This data describes a binding interaction between two proteins.

Sequence of chain B:
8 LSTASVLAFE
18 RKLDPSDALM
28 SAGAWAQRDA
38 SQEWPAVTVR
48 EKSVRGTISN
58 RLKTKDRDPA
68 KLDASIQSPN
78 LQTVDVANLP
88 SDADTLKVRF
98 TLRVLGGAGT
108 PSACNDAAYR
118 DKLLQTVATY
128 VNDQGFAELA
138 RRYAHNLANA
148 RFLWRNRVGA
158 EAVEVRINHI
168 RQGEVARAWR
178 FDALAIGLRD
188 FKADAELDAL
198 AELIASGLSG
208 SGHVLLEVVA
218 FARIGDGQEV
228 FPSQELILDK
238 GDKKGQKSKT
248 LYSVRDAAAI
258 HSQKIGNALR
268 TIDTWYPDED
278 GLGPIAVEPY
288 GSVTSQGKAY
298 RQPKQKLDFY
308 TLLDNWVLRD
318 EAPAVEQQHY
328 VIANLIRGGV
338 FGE

Sequence of chain A:
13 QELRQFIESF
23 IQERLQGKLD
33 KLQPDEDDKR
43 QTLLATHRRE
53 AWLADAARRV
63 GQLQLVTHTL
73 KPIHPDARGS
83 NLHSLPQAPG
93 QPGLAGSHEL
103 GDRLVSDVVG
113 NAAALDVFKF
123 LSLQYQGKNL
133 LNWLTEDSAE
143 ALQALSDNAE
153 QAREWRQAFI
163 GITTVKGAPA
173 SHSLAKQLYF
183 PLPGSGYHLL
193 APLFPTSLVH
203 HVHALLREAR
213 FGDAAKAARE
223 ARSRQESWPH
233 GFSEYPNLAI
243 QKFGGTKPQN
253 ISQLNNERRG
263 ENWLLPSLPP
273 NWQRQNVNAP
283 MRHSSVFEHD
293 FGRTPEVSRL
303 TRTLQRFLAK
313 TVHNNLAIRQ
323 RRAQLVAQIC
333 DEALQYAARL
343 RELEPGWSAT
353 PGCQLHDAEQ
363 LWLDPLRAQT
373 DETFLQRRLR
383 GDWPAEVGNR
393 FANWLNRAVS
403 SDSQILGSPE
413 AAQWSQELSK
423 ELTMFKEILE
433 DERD

Residue-level contacts at the interface:
Residue S175 in chain A interacts with residue V337 in chain B (closest heavy-atom distance 4.4 Å).
Residue S175 in chain A contacts residue S12 in chain B (closest heavy-atom distance 3.6 Å).
Residue S175 in chain A interacts with residue F338 in chain B (closest heavy-atom distance 2.5 Å).
Residue S175 in chain A interacts with residue L14 in chain B (closest heavy-atom distance 4.5 Å).
Residue S175 in chain A is in contact with residue G339 in chain B (closest heavy-atom distance 3.9 Å).
Residue S175 in chain A is in contact with residue V13 in chain B (closest heavy-atom distance 3.9 Å).
Residue L176 in chain A contacts residue V337 in chain B (closest heavy-atom distance 3.9 Å).